Contacts between the two chains:
Residue I72 in the second protein is in contact with residue Y123 in the first protein (closest heavy-atom distance 2.8 Å).
Residue Y102 in the second protein contacts residue S114 in the first protein (closest heavy-atom distance 3.5 Å).
Residue D113 in the second protein interacts with residue K98 in the first protein (closest heavy-atom distance 3.1 Å).
Residue Y123 in the second protein is in contact with residue G74 in the first protein (closest heavy-atom distance 2.9 Å).
Residue R44 in the second protein interacts with residue S126 in the first protein (closest heavy-atom distance 3.1 Å).
Residue I89 in the second protein interacts with residue R88 in the first protein (closest heavy-atom distance 3.5 Å).
Residue S87 in the second protein contacts residue V120 in the first protein (closest heavy-atom distance 2.8 Å).
Residue P79 in the second protein contacts residue E30 in the first protein (closest heavy-atom distance 3.5 Å).
Residue L118 in the second protein interacts with residue S87 in the first protein (closest heavy-atom distance 3.2 Å).
Residue S91 in the second protein interacts with residue L118 in the first protein (closest heavy-atom distance 3.0 Å).
Residue W125 in the second protein is in contact with residue R44 in the first protein (closest heavy-atom distance 3.5 Å).
Residue S81 in the second protein contacts residue E30 in the first protein (closest heavy-atom distance 2.8 Å).
Residue S95 in the second protein interacts with residue I116 in the first protein (closest heavy-atom distance 3.2 Å).
Residue R44 in the second protein is in contact with residue D128 in the first protein (closest heavy-atom distance 3.3 Å).
Residue G74 in the second protein contacts residue Y123 in the first protein (closest heavy-atom distance 2.9 Å).
Residue W125 in the second protein contacts residue A40 in the first protein (closest heavy-atom distance 3.2 Å).
Residue S83 in the second protein contacts residue T122 in the first protein (closest heavy-atom distance 3.1 Å).
Residue V120 in the second protein is in contact with residue S87 in the first protein (closest heavy-atom distance 2.9 Å).
Residue W125 in the second protein is in contact with residue G74 in the first protein (closest heavy-atom distance 2.9 Å).
Residue A71 in the second protein is in contact with residue H121 in the first protein (closest heavy-atom distance 3.5 Å).
Residue L94 in the second protein is in contact with residue I116 in the first protein (closest heavy-atom distance 3.5 Å).
Residue S126 in the second protein is in contact with residue R44 in the first protein (closest heavy-atom distance 3.4 Å).
Residue A40 in the second protein interacts with residue W125 in the first protein (closest heavy-atom distance 3.3 Å).
Residue I99 in the second protein interacts with residue L111 in the first protein (closest heavy-atom distance 3.4 Å).
Residue Y75 in the second protein contacts residue K124 in the first protein (closest heavy-atom distance 3.1 Å).
Residue D92 in the second protein is in contact with residue R88 in the first protein (closest heavy-atom distance 2.5 Å).
Residue S87 in the second protein interacts with residue L118 in the first protein (closest heavy-atom distance 3.2 Å).
Residue Y73 in the second protein interacts with residue W125 in the first protein (closest heavy-atom distance 3.3 Å).
Residue I116 in the second protein is in contact with residue S91 in the first protein (closest heavy-atom distance 3.3 Å).
Residue R88 in the second protein is in contact with residue R88 in the first protein (closest heavy-atom distance 3.5 Å).
Residue T122 in the second protein is in contact with residue S83 in the first protein (closest heavy-atom distance 3.3 Å).
Residue E30 in the second protein contacts residue N84 in the first protein (closest heavy-atom distance 3.5 Å).
Residue I72 in the second protein interacts with residue H121 in the first protein (closest heavy-atom distance 3.0 Å).
Residue I116 in the second protein is in contact with residue S95 in the first protein (closest heavy-atom distance 2.8 Å).
Residue I72 in the second protein contacts residue T122 in the first protein (closest heavy-atom distance 3.3 Å).
Residue H121 in the second protein is in contact with residue I72 in the first protein (closest heavy-atom distance 2.8 Å).
Residue L118 in the second protein is in contact with residue S91 in the first protein (closest heavy-atom distance 2.8 Å).
Residue L64 in the second protein is in contact with residue I116 in the first protein (closest heavy-atom distance 3.3 Å).
Residue N84 in the second protein interacts with residue H85 in the first protein (closest heavy-atom distance 3.4 Å).
Residue S83 in the second protein is in contact with residue V120 in the first protein (closest heavy-atom distance 2.6 Å).
Residue Y73 in the second protein interacts with residue Y123 in the first protein (closest heavy-atom distance 3.4 Å).
Residue A80 in the second protein interacts with residue N28 in the first protein (closest heavy-atom distance 3.6 Å).
Residue T122 in the second protein contacts residue I72 in the first protein (closest heavy-atom distance 3.5 Å).
Residue R44 in the second protein contacts residue W125 in the first protein (closest heavy-atom distance 3.5 Å).
Residue K124 in the second protein interacts with residue Y75 in the first protein (closest heavy-atom distance 3.5 Å).
Residue K98 in the second protein interacts with residue I116 in the first protein (closest heavy-atom distance 3.4 Å).
Residue S91 in the second protein is in contact with residue I116 in the first protein (closest heavy-atom distance 3.3 Å).
Residue Y123 in the second protein is in contact with residue Y73 in the first protein (closest heavy-atom distance 3.4 Å).
Residue Y123 in the second protein interacts with residue I72 in the first protein (closest heavy-atom distance 2.8 Å).
Residue G74 in the second protein interacts with residue W125 in the first protein (closest heavy-atom distance 3.0 Å).
Residue G74 in the second protein is in contact with residue K124 in the first protein (closest heavy-atom distance 3.4 Å).
Residue Y75 in the second protein is in contact with residue W125 in the first protein (closest heavy-atom distance 3.5 Å).
Residue H121 in the second protein is in contact with residue A71 in the first protein (closest heavy-atom distance 3.5 Å).
Residue A80 in the second protein is in contact with residue D29 in the first protein (closest heavy-atom distance 3.0 Å).
Residue S95 in the second protein contacts residue S114 in the first protein (closest heavy-atom distance 3.5 Å).
Residue K124 in the second protein is in contact with residue G74 in the first protein (closest heavy-atom distance 3.4 Å).
Residue W125 in the second protein interacts with residue Y73 in the first protein (closest heavy-atom distance 3.4 Å).
Residue N84 in the second protein interacts with residue N28 in the first protein (closest heavy-atom distance 2.8 Å).
Residue R88 in the second protein is in contact with residue D92 in the first protein (closest heavy-atom distance 2.9 Å).
Residue D92 in the second protein is in contact with residue D92 in the first protein (closest heavy-atom distance 3.0 Å).

The following describes two proteins that form a bound complex.

Sequence of the first protein:
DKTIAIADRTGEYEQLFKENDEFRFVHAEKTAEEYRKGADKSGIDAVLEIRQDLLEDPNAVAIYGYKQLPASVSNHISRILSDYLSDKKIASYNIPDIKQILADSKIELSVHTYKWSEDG

Sequence of the second protein:
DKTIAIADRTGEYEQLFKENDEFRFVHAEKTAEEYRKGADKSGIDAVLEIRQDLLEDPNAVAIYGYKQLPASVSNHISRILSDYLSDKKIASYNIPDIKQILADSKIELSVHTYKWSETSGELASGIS